Residue-level contacts at the interface:
Residue I142 in chain B is in contact with residue L8 in chain A (closest heavy-atom distance 4.9 Å).
Residue K66 in chain B is in contact with residue Y3 in chain A (closest heavy-atom distance 4.9 Å).
Residue D77 in chain B interacts with residue G7 in chain A (closest heavy-atom distance 3.5 Å).
Residue K66 in chain B interacts with residue R1 in chain A (closest heavy-atom distance 3.5 Å).
Residue Q114 in chain B is in contact with residue Y5 in chain A (closest heavy-atom distance 3.6 Å).
Residue Y159 in chain B interacts with residue Y3 in chain A (closest heavy-atom distance 3.4 Å).
Residue N70 in chain B contacts residue Y3 in chain A (closest heavy-atom distance 2.9 Å).
Residue Y159 in chain B is in contact with residue R1 in chain A (closest heavy-atom distance 2.7 Å).
Residue N70 in chain B contacts residue V4 in chain A (closest heavy-atom distance 3.6 Å).
Residue Y116 in chain B interacts with residue Q6 in chain A (closest heavy-atom distance 3.8 Å).
Residue T143 in chain B interacts with residue L8 in chain A (closest heavy-atom distance 2.9 Å).
Residue Y116 in chain B contacts residue Y5 in chain A (closest heavy-atom distance 3.4 Å).
Residue E63 in chain B is in contact with residue R1 in chain A (closest heavy-atom distance 3.5 Å).
Residue Y159 in chain B interacts with residue G2 in chain A (closest heavy-atom distance 4.3 Å).
Residue Y59 in chain B interacts with residue R1 in chain A (closest heavy-atom distance 3.8 Å).
Residue T80 in chain B interacts with residue L8 in chain A (closest heavy-atom distance 3.2 Å).
Residue L5 in chain B contacts residue R1 in chain A (closest heavy-atom distance 4.2 Å).
Residue V97 in chain B contacts residue Y5 in chain A (closest heavy-atom distance 4.0 Å).
Residue R155 in chain B interacts with residue V4 in chain A (closest heavy-atom distance 2.3 Å).
Residue Y22 in chain B is in contact with residue Y5 in chain A (closest heavy-atom distance 4.3 Å).
Residue T163 in chain B contacts residue R1 in chain A (closest heavy-atom distance 3.0 Å).
Residue T143 in chain B is in contact with residue G7 in chain A (closest heavy-atom distance 4.6 Å).
Residue Y171 in chain B contacts residue R1 in chain A (closest heavy-atom distance 2.8 Å).
Residue W147 in chain B contacts residue G7 in chain A (closest heavy-atom distance 2.6 Å).
Residue Y123 in chain B is in contact with residue L8 in chain A (closest heavy-atom distance 4.3 Å).
Residue Y7 in chain B is in contact with residue Y5 in chain A (closest heavy-atom distance 3.9 Å).
Residue S73 in chain B is in contact with residue Y5 in chain A (closest heavy-atom distance 4.1 Å).
Residue Y84 in chain B contacts residue L8 in chain A (closest heavy-atom distance 2.9 Å).
Residue L81 in chain B is in contact with residue L8 in chain A (closest heavy-atom distance 3.6 Å).
Residue K146 in chain B is in contact with residue G7 in chain A (closest heavy-atom distance 4.6 Å).
Residue N70 in chain B is in contact with residue Y5 in chain A (closest heavy-atom distance 2.6 Å).
Residue E63 in chain B is in contact with residue G2 in chain A (closest heavy-atom distance 3.0 Å).
Residue R62 in chain B is in contact with residue R1 in chain A (closest heavy-atom distance 3.8 Å).
Residue W167 in chain B is in contact with residue R1 in chain A (closest heavy-atom distance 3.5 Å).
Residue D77 in chain B is in contact with residue L8 in chain A (closest heavy-atom distance 3.0 Å).
Residue S99 in chain B contacts residue Y5 in chain A (closest heavy-atom distance 2.9 Å).
Residue Y7 in chain B is in contact with residue G2 in chain A (closest heavy-atom distance 2.9 Å).
Residue E152 in chain B contacts residue Q6 in chain A (closest heavy-atom distance 2.8 Å).
Residue E152 in chain B interacts with residue Y3 in chain A (closest heavy-atom distance 3.7 Å).
Residue K146 in chain B interacts with residue L8 in chain A (closest heavy-atom distance 3.3 Å).
Residue L156 in chain B contacts residue Y3 in chain A (closest heavy-atom distance 3.4 Å).
Residue Q114 in chain B is in contact with residue Y3 in chain A (closest heavy-atom distance 4.4 Å).
Residue R155 in chain B contacts residue Q6 in chain A (closest heavy-atom distance 4.5 Å).
Residue Y7 in chain B interacts with residue R1 in chain A (closest heavy-atom distance 3.2 Å).
Residue R155 in chain B contacts residue Y3 in chain A (closest heavy-atom distance 2.8 Å).
Residue E24 in chain B interacts with residue Y5 in chain A (closest heavy-atom distance 4.9 Å).
Residue Y7 in chain B contacts residue Y3 in chain A (closest heavy-atom distance 4.8 Å).
Residue Y171 in chain B contacts residue G2 in chain A (closest heavy-atom distance 4.8 Å).
Residue E24 in chain B contacts residue Y3 in chain A (closest heavy-atom distance 4.8 Å).
Residue Y116 in chain B contacts residue L8 in chain A (closest heavy-atom distance 3.6 Å).
Residue W147 in chain B contacts residue L8 in chain A (closest heavy-atom distance 3.6 Å).
Residue Y45 in chain B interacts with residue G2 in chain A (closest heavy-atom distance 4.7 Å).
Residue C164 in chain B contacts residue R1 in chain A (closest heavy-atom distance 4.5 Å).
Residue F74 in chain B contacts residue Y5 in chain A (closest heavy-atom distance 3.2 Å).
Residue D77 in chain B contacts residue Q6 in chain A (closest heavy-atom distance 4.0 Å).
Residue I95 in chain B is in contact with residue L8 in chain A (closest heavy-atom distance 4.8 Å).
Residue V9 in chain B interacts with residue Y5 in chain A (closest heavy-atom distance 3.1 Å).
Residue R155 in chain B contacts residue Y5 in chain A (closest heavy-atom distance 4.5 Å).
Residue K66 in chain B interacts with residue G2 in chain A (closest heavy-atom distance 3.1 Å).
Residue W147 in chain B contacts residue Q6 in chain A (closest heavy-atom distance 3.5 Å).

The following describes two proteins that form a bound complex.

Sequence of chain B:
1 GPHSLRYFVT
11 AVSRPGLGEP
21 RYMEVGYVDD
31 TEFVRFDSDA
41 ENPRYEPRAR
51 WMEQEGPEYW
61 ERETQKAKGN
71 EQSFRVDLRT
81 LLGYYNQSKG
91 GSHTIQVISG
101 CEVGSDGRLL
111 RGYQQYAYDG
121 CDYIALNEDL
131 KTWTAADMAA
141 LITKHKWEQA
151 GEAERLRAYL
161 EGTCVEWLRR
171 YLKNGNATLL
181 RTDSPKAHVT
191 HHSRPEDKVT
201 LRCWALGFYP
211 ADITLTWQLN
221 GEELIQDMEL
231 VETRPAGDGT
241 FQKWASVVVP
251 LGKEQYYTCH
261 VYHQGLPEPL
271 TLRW

Sequence of chain A:
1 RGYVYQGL